Sequence of the second protein:
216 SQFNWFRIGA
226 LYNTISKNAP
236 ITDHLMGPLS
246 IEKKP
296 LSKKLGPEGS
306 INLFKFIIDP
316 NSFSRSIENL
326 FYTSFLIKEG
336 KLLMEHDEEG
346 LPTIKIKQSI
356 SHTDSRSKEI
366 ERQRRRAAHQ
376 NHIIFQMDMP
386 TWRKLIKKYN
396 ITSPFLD

Residue-level contacts at the interface:
Residue K182 in the first protein interacts with residue Y227 in the second protein (closest heavy-atom distance 3.5 Å).
Residue L126 in the first protein contacts residue N233 in the second protein (closest heavy-atom distance 3.2 Å).
Residue S270 in the first protein is in contact with residue K232 in the second protein (closest heavy-atom distance 4.0 Å).
Residue I213 in the first protein is in contact with residue W220 in the second protein (closest heavy-atom distance 3.9 Å).
Residue D136 in the first protein interacts with residue I230 in the second protein (closest heavy-atom distance 3.6 Å).
Residue E265 in the first protein interacts with residue N233 in the second protein (closest heavy-atom distance 3.4 Å).
Residue I140 in the first protein is in contact with residue L226 in the second protein (closest heavy-atom distance 3.6 Å).
Residue V184 in the first protein is in contact with residue W220 in the second protein (closest heavy-atom distance 4.2 Å).
Residue S41 in the first protein is in contact with residue H239 in the second protein (closest heavy-atom distance 3.4 Å).
Residue G183 in the first protein contacts residue I223 in the second protein (closest heavy-atom distance 3.9 Å).
Residue K139 in the first protein is in contact with residue T229 in the second protein (closest heavy-atom distance 3.3 Å).
Residue L185 in the first protein interacts with residue K232 in the second protein (closest heavy-atom distance 4.2 Å).
Residue K182 in the first protein interacts with residue N228 in the second protein (closest heavy-atom distance 3.0 Å).
Residue L266 in the first protein interacts with residue S231 in the second protein (closest heavy-atom distance 3.7 Å).
Residue L179 in the first protein is in contact with residue F221 in the second protein (closest heavy-atom distance 3.5 Å).
Residue K182 in the first protein interacts with residue K232 in the second protein (closest heavy-atom distance 3.4 Å).
Residue E40 in the first protein contacts residue T237 in the second protein (closest heavy-atom distance 2.5 Å).
Residue G183 in the first protein contacts residue G224 in the second protein (closest heavy-atom distance 4.0 Å).
Residue S143 in the first protein contacts residue A225 in the second protein (closest heavy-atom distance 3.5 Å).
Residue F86 in the first protein contacts residue P235 in the second protein (closest heavy-atom distance 3.5 Å).
Residue S143 in the first protein interacts with residue F221 in the second protein (closest heavy-atom distance 4.3 Å).
Residue H131 in the first protein is in contact with residue I230 in the second protein (closest heavy-atom distance 4.1 Å).
Residue L274 in the first protein contacts residue S231 in the second protein (closest heavy-atom distance 3.5 Å).
Residue E265 in the first protein interacts with residue K232 in the second protein (closest heavy-atom distance 3.3 Å).
Residue N127 in the first protein is in contact with residue P235 in the second protein (closest heavy-atom distance 4.3 Å).
Residue L173 in the first protein contacts residue F221 in the second protein (closest heavy-atom distance 3.4 Å).
Residue L179 in the first protein interacts with residue W220 in the second protein (closest heavy-atom distance 3.6 Å).
Residue L185 in the first protein is in contact with residue Y227 in the second protein (closest heavy-atom distance 3.5 Å).
Residue N127 in the first protein interacts with residue N233 in the second protein (closest heavy-atom distance 2.7 Å).
Residue L126 in the first protein is in contact with residue P235 in the second protein (closest heavy-atom distance 4.1 Å).
Residue L126 in the first protein is in contact with residue K232 in the second protein (closest heavy-atom distance 3.9 Å).
Residue V180 in the first protein is in contact with residue F221 in the second protein (closest heavy-atom distance 3.5 Å).
Residue R261 in the first protein interacts with residue K232 in the second protein (closest heavy-atom distance 4.0 Å).
Residue L150 in the first protein contacts residue F221 in the second protein (closest heavy-atom distance 3.5 Å).
Residue F211 in the first protein is in contact with residue W220 in the second protein (closest heavy-atom distance 4.0 Å).
Residue S270 in the first protein is in contact with residue S231 in the second protein (closest heavy-atom distance 3.2 Å).
Residue Y239 in the first protein is in contact with residue K232 in the second protein (closest heavy-atom distance 3.4 Å).
Residue L266 in the first protein contacts residue K232 in the second protein (closest heavy-atom distance 3.8 Å).
Residue E40 in the first protein interacts with residue P235 in the second protein (closest heavy-atom distance 3.4 Å).
Residue Y147 in the first protein interacts with residue W220 in the second protein (closest heavy-atom distance 3.5 Å).
Residue L141 in the first protein interacts with residue R222 in the second protein (closest heavy-atom distance 4.0 Å).
Residue L179 in the first protein interacts with residue G224 in the second protein (closest heavy-atom distance 3.5 Å).
Residue Y147 in the first protein contacts residue F218 in the second protein (closest heavy-atom distance 2.5 Å).
Residue I140 in the first protein contacts residue A225 in the second protein (closest heavy-atom distance 3.6 Å).
Residue L125 in the first protein contacts residue P235 in the second protein (closest heavy-atom distance 3.3 Å).
Residue Y147 in the first protein interacts with residue F221 in the second protein (closest heavy-atom distance 3.4 Å).
Residue S174 in the first protein contacts residue I236 in the second protein (closest heavy-atom distance 4.0 Å).
Residue F211 in the first protein is in contact with residue Q217 in the second protein (closest heavy-atom distance 4.2 Å).
Residue E265 in the first protein interacts with residue Y227 in the second protein (closest heavy-atom distance 4.0 Å).
Residue S186 in the first protein is in contact with residue Y227 in the second protein (closest heavy-atom distance 4.0 Å).
Residue Y147 in the first protein contacts residue N219 in the second protein (closest heavy-atom distance 3.2 Å).
Residue D176 in the first protein interacts with residue F221 in the second protein (closest heavy-atom distance 3.4 Å).
Residue L189 in the first protein interacts with residue Y227 in the second protein (closest heavy-atom distance 3.8 Å).
Residue V180 in the first protein interacts with residue W220 in the second protein (closest heavy-atom distance 4.0 Å).
Residue A144 in the first protein interacts with residue R222 in the second protein (closest heavy-atom distance 3.3 Å).
Residue S186 in the first protein is in contact with residue I223 in the second protein (closest heavy-atom distance 3.3 Å).
Residue E277 in the first protein is in contact with residue L226 in the second protein (closest heavy-atom distance 3.9 Å).
Residue D178 in the first protein is in contact with residue N228 in the second protein (closest heavy-atom distance 4.0 Å).
Residue S37 in the first protein interacts with residue H239 in the second protein (closest heavy-atom distance 3.2 Å).
Residue I140 in the first protein contacts residue R222 in the second protein (closest heavy-atom distance 4.3 Å).

This data describes a binding interaction between two proteins.

Sequence of the first protein:
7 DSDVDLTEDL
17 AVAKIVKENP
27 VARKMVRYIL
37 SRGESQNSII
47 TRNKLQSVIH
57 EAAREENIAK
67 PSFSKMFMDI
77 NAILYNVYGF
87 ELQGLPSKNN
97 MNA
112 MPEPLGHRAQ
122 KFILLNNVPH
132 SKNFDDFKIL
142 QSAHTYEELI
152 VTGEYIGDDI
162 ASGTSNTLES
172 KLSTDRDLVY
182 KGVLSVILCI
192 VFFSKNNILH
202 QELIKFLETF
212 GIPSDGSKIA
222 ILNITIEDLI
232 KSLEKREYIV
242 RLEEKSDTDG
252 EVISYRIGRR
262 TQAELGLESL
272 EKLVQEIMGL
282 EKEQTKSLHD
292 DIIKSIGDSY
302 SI